Sequence of chain B:
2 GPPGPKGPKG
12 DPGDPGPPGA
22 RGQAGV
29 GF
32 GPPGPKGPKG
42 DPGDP

Sequence of chain A:
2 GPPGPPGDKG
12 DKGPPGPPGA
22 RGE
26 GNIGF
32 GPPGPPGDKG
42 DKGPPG

This data describes a binding interaction between two proteins.

Contacts between the two chains:
Residue K10 in chain A contacts residue D12 in chain B (closest heavy-atom distance 2.9 Å).
Residue K40 in chain A interacts with residue P39 in chain B (closest heavy-atom distance 3.5 Å).
Residue G11 in chain A is in contact with residue G11 in chain B (closest heavy-atom distance 3.2 Å).
Residue G17 in chain A is in contact with residue G17 in chain B (closest heavy-atom distance 3.1 Å).
Residue G32 in chain A is in contact with residue F30 in chain B (closest heavy-atom distance 2.9 Å).
Residue P3 in chain A is in contact with residue G2 in chain B (closest heavy-atom distance 3.4 Å).
Residue P19 in chain A contacts residue P18 in chain B (closest heavy-atom distance 3.3 Å).
Residue P33 in chain A interacts with residue G32 in chain B (closest heavy-atom distance 3.5 Å).
Residue G14 in chain A contacts residue D12 in chain B (closest heavy-atom distance 2.8 Å).
Residue D12 in chain A is in contact with residue G11 in chain B (closest heavy-atom distance 3.4 Å).
Residue G23 in chain A is in contact with residue A21 in chain B (closest heavy-atom distance 2.9 Å).
Residue G29 in chain A is in contact with residue V27 in chain B (closest heavy-atom distance 2.9 Å).
Residue P7 in chain A contacts residue P6 in chain B (closest heavy-atom distance 3.3 Å).
Residue K40 in chain A contacts residue D42 in chain B (closest heavy-atom distance 3.0 Å).
Residue P15 in chain A is in contact with residue G14 in chain B (closest heavy-atom distance 3.2 Å).
Residue G8 in chain A is in contact with residue G8 in chain B (closest heavy-atom distance 3.2 Å).
Residue G35 in chain A interacts with residue P33 in chain B (closest heavy-atom distance 2.9 Å).
Residue P46 in chain A interacts with residue D45 in chain B (closest heavy-atom distance 3.4 Å).
Residue P18 in chain A contacts residue G17 in chain B (closest heavy-atom distance 3.3 Å).
Residue G38 in chain A interacts with residue G38 in chain B (closest heavy-atom distance 3.2 Å).
Residue G11 in chain A interacts with residue P9 in chain B (closest heavy-atom distance 2.9 Å).
Residue D9 in chain A interacts with residue G8 in chain B (closest heavy-atom distance 3.4 Å).
Residue G44 in chain A interacts with residue G44 in chain B (closest heavy-atom distance 3.2 Å).
Residue K10 in chain A is in contact with residue K10 in chain B (closest heavy-atom distance 3.1 Å).
Residue G5 in chain A contacts residue G5 in chain B (closest heavy-atom distance 3.1 Å).
Residue P16 in chain A is in contact with residue D15 in chain B (closest heavy-atom distance 3.2 Å).
Residue G47 in chain A contacts residue D45 in chain B (closest heavy-atom distance 3.2 Å).
Residue K43 in chain A interacts with residue D42 in chain B (closest heavy-atom distance 3.4 Å).
Residue G5 in chain A is in contact with residue P3 in chain B (closest heavy-atom distance 3.0 Å).
Residue P37 in chain A is in contact with residue P36 in chain B (closest heavy-atom distance 3.3 Å).
Residue K10 in chain A contacts residue P9 in chain B (closest heavy-atom distance 3.4 Å).
Residue P6 in chain A contacts residue G5 in chain B (closest heavy-atom distance 3.4 Å).
Residue G38 in chain A interacts with residue P36 in chain B (closest heavy-atom distance 2.9 Å).
Residue K13 in chain A is in contact with residue D12 in chain B (closest heavy-atom distance 3.5 Å).
Residue E24 in chain A is in contact with residue G23 in chain B (closest heavy-atom distance 3.5 Å).
Residue G26 in chain A is in contact with residue G26 in chain B (closest heavy-atom distance 3.4 Å).
Residue R22 in chain A interacts with residue R22 in chain B (closest heavy-atom distance 2.8 Å).
Residue G17 in chain A contacts residue D15 in chain B (closest heavy-atom distance 2.9 Å).
Residue G44 in chain A contacts residue D42 in chain B (closest heavy-atom distance 2.9 Å).
Residue G8 in chain A is in contact with residue P6 in chain B (closest heavy-atom distance 2.9 Å).
Residue G41 in chain A is in contact with residue P39 in chain B (closest heavy-atom distance 2.9 Å).
Residue G35 in chain A is in contact with residue G35 in chain B (closest heavy-atom distance 3.1 Å).
Residue K13 in chain A contacts residue D15 in chain B (closest heavy-atom distance 2.7 Å).
Residue P36 in chain A is in contact with residue G35 in chain B (closest heavy-atom distance 3.3 Å).
Residue K43 in chain A contacts residue P43 in chain B (closest heavy-atom distance 2.8 Å).
Residue G26 in chain A contacts residue Q24 in chain B (closest heavy-atom distance 2.9 Å).
Residue G23 in chain A interacts with residue G23 in chain B (closest heavy-atom distance 3.2 Å).
Residue G14 in chain A interacts with residue G14 in chain B (closest heavy-atom distance 3.2 Å).
Residue G29 in chain A is in contact with residue G29 in chain B (closest heavy-atom distance 3.2 Å).
Residue G2 in chain A interacts with residue P3 in chain B (closest heavy-atom distance 3.3 Å).
Residue G20 in chain A is in contact with residue P18 in chain B (closest heavy-atom distance 3.0 Å).
Residue K43 in chain A contacts residue D45 in chain B (closest heavy-atom distance 3.3 Å).
Residue P34 in chain A contacts residue P33 in chain B (closest heavy-atom distance 3.3 Å).
Residue G41 in chain A interacts with residue G41 in chain B (closest heavy-atom distance 3.2 Å).
Residue G20 in chain A contacts residue G20 in chain B (closest heavy-atom distance 3.5 Å).
Residue P4 in chain A contacts residue P3 in chain B (closest heavy-atom distance 3.2 Å).
Residue K40 in chain A interacts with residue K40 in chain B (closest heavy-atom distance 2.7 Å).
Residue G2 in chain A interacts with residue G2 in chain B (closest heavy-atom distance 3.3 Å).
Residue G32 in chain A interacts with residue G32 in chain B (closest heavy-atom distance 3.1 Å).
Residue F30 in chain A is in contact with residue G29 in chain B (closest heavy-atom distance 3.4 Å).